Sequence of protein 2:
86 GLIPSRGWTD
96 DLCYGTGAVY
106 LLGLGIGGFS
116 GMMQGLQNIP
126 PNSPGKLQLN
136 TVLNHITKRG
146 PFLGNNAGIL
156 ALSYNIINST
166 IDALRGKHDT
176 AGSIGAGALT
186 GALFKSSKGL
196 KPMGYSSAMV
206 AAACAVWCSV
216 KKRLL

The following describes two proteins that form a bound complex.

Sequence of protein 1:
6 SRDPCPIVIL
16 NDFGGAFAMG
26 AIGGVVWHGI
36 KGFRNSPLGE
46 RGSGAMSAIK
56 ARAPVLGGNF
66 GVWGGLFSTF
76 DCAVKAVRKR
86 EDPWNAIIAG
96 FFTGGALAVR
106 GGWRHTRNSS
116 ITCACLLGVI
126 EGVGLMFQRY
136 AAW

Contacts between the two chains:
Residue Y105 in protein 2 interacts with residue N64 in protein 1 (closest heavy-atom distance 4.9 Å).
Residue D95 in protein 2 contacts residue D8 in protein 1 (closest heavy-atom distance 4.8 Å).
Residue I154 in protein 2 contacts residue P59 in protein 1 (closest heavy-atom distance 3.8 Å).
Residue N150 in protein 2 interacts with residue F22 in protein 1 (closest heavy-atom distance 3.7 Å).
Residue N151 in protein 2 is in contact with residue P59 in protein 1 (closest heavy-atom distance 5.0 Å).
Residue Y99 in protein 2 contacts residue I12 in protein 1 (closest heavy-atom distance 3.1 Å).
Residue D95 in protein 2 is in contact with residue N16 in protein 1 (closest heavy-atom distance 3.5 Å).
Residue P89 in protein 2 is in contact with residue I12 in protein 1 (closest heavy-atom distance 4.7 Å).
Residue Y105 in protein 2 is in contact with residue V67 in protein 1 (closest heavy-atom distance 3.9 Å).
Residue L157 in protein 2 interacts with residue F22 in protein 1 (closest heavy-atom distance 3.9 Å).
Residue I154 in protein 2 is in contact with residue F22 in protein 1 (closest heavy-atom distance 3.7 Å).
Residue C98 in protein 2 is in contact with residue N16 in protein 1 (closest heavy-atom distance 3.3 Å).
Residue T101 in protein 2 contacts residue F22 in protein 1 (closest heavy-atom distance 3.9 Å).
Residue Y105 in protein 2 interacts with residue G63 in protein 1 (closest heavy-atom distance 3.2 Å).
Residue R91 in protein 2 contacts residue S6 in protein 1 (closest heavy-atom distance 3.3 Å).
Residue C98 in protein 2 interacts with residue G19 in protein 1 (closest heavy-atom distance 3.2 Å).
Residue L97 in protein 2 is in contact with residue G19 in protein 1 (closest heavy-atom distance 4.5 Å).
Residue T142 in protein 2 contacts residue R105 in protein 1 (closest heavy-atom distance 3.4 Å).
Residue G149 in protein 2 interacts with residue F22 in protein 1 (closest heavy-atom distance 4.1 Å).
Residue C98 in protein 2 interacts with residue G20 in protein 1 (closest heavy-atom distance 3.5 Å).
Residue I88 in protein 2 is in contact with residue I12 in protein 1 (closest heavy-atom distance 3.9 Å).
Residue N150 in protein 2 is in contact with residue P59 in protein 1 (closest heavy-atom distance 3.2 Å).
Residue Y99 in protein 2 is in contact with residue N16 in protein 1 (closest heavy-atom distance 3.5 Å).
Residue N150 in protein 2 contacts residue G63 in protein 1 (closest heavy-atom distance 3.2 Å).
Residue L109 in protein 2 contacts residue F18 in protein 1 (closest heavy-atom distance 4.8 Å).
Residue L157 in protein 2 contacts residue A26 in protein 1 (closest heavy-atom distance 3.6 Å).
Residue Y99 in protein 2 interacts with residue D8 in protein 1 (closest heavy-atom distance 2.9 Å).
Residue Y99 in protein 2 is in contact with residue V13 in protein 1 (closest heavy-atom distance 4.1 Å).
Residue R91 in protein 2 contacts residue D8 in protein 1 (closest heavy-atom distance 2.9 Å).
Residue Y105 in protein 2 is in contact with residue G66 in protein 1 (closest heavy-atom distance 4.3 Å).
Residue G153 in protein 2 contacts residue F22 in protein 1 (closest heavy-atom distance 3.5 Å).
Residue Y105 in protein 2 interacts with residue F18 in protein 1 (closest heavy-atom distance 3.8 Å).
Residue N139 in protein 2 contacts residue R105 in protein 1 (closest heavy-atom distance 2.7 Å).
Residue G102 in protein 2 contacts residue F18 in protein 1 (closest heavy-atom distance 4.0 Å).
Residue P89 in protein 2 is in contact with residue P9 in protein 1 (closest heavy-atom distance 4.8 Å).
Residue I154 in protein 2 interacts with residue A26 in protein 1 (closest heavy-atom distance 3.8 Å).
Residue L106 in protein 2 contacts residue L15 in protein 1 (closest heavy-atom distance 4.4 Å).
Residue L138 in protein 2 is in contact with residue R105 in protein 1 (closest heavy-atom distance 3.7 Å).
Residue T101 in protein 2 is in contact with residue G19 in protein 1 (closest heavy-atom distance 3.9 Å).
Residue G102 in protein 2 contacts residue L15 in protein 1 (closest heavy-atom distance 3.5 Å).
Residue I161 in protein 2 is in contact with residue I27 in protein 1 (closest heavy-atom distance 4.9 Å).
Residue L109 in protein 2 interacts with residue V67 in protein 1 (closest heavy-atom distance 4.9 Å).
Residue L157 in protein 2 is in contact with residue A23 in protein 1 (closest heavy-atom distance 3.6 Å).
Residue A103 in protein 2 interacts with residue L15 in protein 1 (closest heavy-atom distance 3.9 Å).
Residue P89 in protein 2 interacts with residue D8 in protein 1 (closest heavy-atom distance 3.6 Å).
Residue S192 in protein 2 interacts with residue K55 in protein 1 (closest heavy-atom distance 3.3 Å).
Residue N150 in protein 2 contacts residue V60 in protein 1 (closest heavy-atom distance 3.6 Å).
Residue N135 in protein 2 is in contact with residue R105 in protein 1 (closest heavy-atom distance 3.2 Å).
Residue G102 in protein 2 interacts with residue G19 in protein 1 (closest heavy-atom distance 3.4 Å).
Residue C98 in protein 2 contacts residue L15 in protein 1 (closest heavy-atom distance 3.1 Å).
Residue N150 in protein 2 contacts residue G62 in protein 1 (closest heavy-atom distance 4.7 Å).
Residue I154 in protein 2 contacts residue A58 in protein 1 (closest heavy-atom distance 4.8 Å).
Residue Y105 in protein 2 interacts with residue F22 in protein 1 (closest heavy-atom distance 3.4 Å).
Residue T94 in protein 2 interacts with residue N16 in protein 1 (closest heavy-atom distance 4.8 Å).
Residue I88 in protein 2 is in contact with residue L15 in protein 1 (closest heavy-atom distance 4.2 Å).
Residue Y99 in protein 2 contacts residue L15 in protein 1 (closest heavy-atom distance 3.8 Å).
Residue L106 in protein 2 interacts with residue F18 in protein 1 (closest heavy-atom distance 3.7 Å).